Sequence of protein 2:
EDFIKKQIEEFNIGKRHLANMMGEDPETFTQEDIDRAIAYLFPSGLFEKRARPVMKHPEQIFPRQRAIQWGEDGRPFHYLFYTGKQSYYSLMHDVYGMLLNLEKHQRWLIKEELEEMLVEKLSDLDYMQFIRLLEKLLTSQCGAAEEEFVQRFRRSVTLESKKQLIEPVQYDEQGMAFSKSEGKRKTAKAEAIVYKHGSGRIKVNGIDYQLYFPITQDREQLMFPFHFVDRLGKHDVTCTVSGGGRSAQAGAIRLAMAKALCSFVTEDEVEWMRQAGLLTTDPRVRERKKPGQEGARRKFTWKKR

Sequence of protein 1:
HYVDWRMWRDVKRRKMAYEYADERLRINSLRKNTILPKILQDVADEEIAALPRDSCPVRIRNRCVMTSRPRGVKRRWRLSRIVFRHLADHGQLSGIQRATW

These two protein chains interact to form a complex.

Interface contacts:
Residue R379 in protein 2 is in contact with residue A126 in protein 1 (closest heavy-atom distance 3.5 Å).
Residue R379 in protein 2 interacts with residue W128 in protein 1 (closest heavy-atom distance 3.2 Å).
Residue K380 in protein 2 interacts with residue W128 in protein 1 (closest heavy-atom distance 5.0 Å).
Residue R377 in protein 2 contacts residue W128 in protein 1 (closest heavy-atom distance 4.6 Å).
Residue F117 in protein 2 interacts with residue Q124 in protein 1 (closest heavy-atom distance 3.1 Å).
Residue F117 in protein 2 is in contact with residue T127 in protein 1 (closest heavy-atom distance 4.3 Å).